Sequence of protein 1:
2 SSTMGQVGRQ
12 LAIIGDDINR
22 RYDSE

Interface contacts:
Residue A95 in protein 2 contacts residue I15 in protein 1 (closest heavy-atom distance 3.9 Å).
Residue A84 in protein 2 is in contact with residue V8 in protein 1 (closest heavy-atom distance 4.8 Å).
Residue Y58 in protein 2 interacts with residue I15 in protein 1 (closest heavy-atom distance 3.9 Å).
Residue V92 in protein 2 contacts residue A13 in protein 1 (closest heavy-atom distance 4.2 Å).
Residue C140 in protein 2 contacts residue I19 in protein 1 (closest heavy-atom distance 4.9 Å).
Residue N57 in protein 2 is in contact with residue I15 in protein 1 (closest heavy-atom distance 3.7 Å).
Residue I50 in protein 2 contacts residue I19 in protein 1 (closest heavy-atom distance 4.1 Å).
Residue N57 in protein 2 contacts residue Q11 in protein 1 (closest heavy-atom distance 4.3 Å).
Residue F135 in protein 2 is in contact with residue N20 in protein 1 (closest heavy-atom distance 4.4 Å).
Residue Y58 in protein 2 is in contact with residue L12 in protein 1 (closest heavy-atom distance 4.7 Å).
Residue I64 in protein 2 contacts residue Q11 in protein 1 (closest heavy-atom distance 3.8 Å).
Residue L61 in protein 2 interacts with residue Q11 in protein 1 (closest heavy-atom distance 3.5 Å).
Residue M65 in protein 2 interacts with residue V8 in protein 1 (closest heavy-atom distance 3.7 Å).
Residue L61 in protein 2 interacts with residue L12 in protein 1 (closest heavy-atom distance 4.2 Å).
Residue F83 in protein 2 interacts with residue M5 in protein 1 (closest heavy-atom distance 3.9 Å).
Residue V92 in protein 2 interacts with residue L12 in protein 1 (closest heavy-atom distance 4.0 Å).
Residue L81 in protein 2 interacts with residue L12 in protein 1 (closest heavy-atom distance 4.7 Å).
Residue T60 in protein 2 is in contact with residue Q11 in protein 1 (closest heavy-atom distance 3.6 Å).
Residue V92 in protein 2 interacts with residue G16 in protein 1 (closest heavy-atom distance 4.2 Å).
Residue P90 in protein 2 is in contact with residue N20 in protein 1 (closest heavy-atom distance 3.6 Å).
Residue I64 in protein 2 is in contact with residue T4 in protein 1 (closest heavy-atom distance 3.9 Å).
Residue S91 in protein 2 is in contact with residue D17 in protein 1 (closest heavy-atom distance 4.7 Å).
Residue L99 in protein 2 contacts residue L12 in protein 1 (closest heavy-atom distance 3.9 Å).
Residue T96 in protein 2 interacts with residue L12 in protein 1 (closest heavy-atom distance 3.7 Å).
Residue I50 in protein 2 interacts with residue I15 in protein 1 (closest heavy-atom distance 4.1 Å).
Residue D68 in protein 2 interacts with residue T4 in protein 1 (closest heavy-atom distance 4.4 Å).
Residue Y54 in protein 2 contacts residue D18 in protein 1 (closest heavy-atom distance 2.5 Å).
Residue F135 in protein 2 is in contact with residue I19 in protein 1 (closest heavy-atom distance 3.3 Å).
Residue T80 in protein 2 interacts with residue M5 in protein 1 (closest heavy-atom distance 3.5 Å).
Residue T80 in protein 2 contacts residue T4 in protein 1 (closest heavy-atom distance 5.0 Å).
Residue A95 in protein 2 contacts residue L12 in protein 1 (closest heavy-atom distance 3.4 Å).
Residue L81 in protein 2 interacts with residue V8 in protein 1 (closest heavy-atom distance 4.4 Å).
Residue S91 in protein 2 is in contact with residue I19 in protein 1 (closest heavy-atom distance 3.5 Å).
Residue N57 in protein 2 contacts residue I14 in protein 1 (closest heavy-atom distance 4.0 Å).
Residue S89 in protein 2 is in contact with residue G16 in protein 1 (closest heavy-atom distance 4.7 Å).
Residue A84 in protein 2 is in contact with residue L12 in protein 1 (closest heavy-atom distance 4.1 Å).
Residue Y54 in protein 2 interacts with residue I19 in protein 1 (closest heavy-atom distance 3.7 Å).
Residue I64 in protein 2 interacts with residue Q7 in protein 1 (closest heavy-atom distance 3.8 Å).
Residue N76 in protein 2 interacts with residue T4 in protein 1 (closest heavy-atom distance 4.3 Å).
Residue N79 in protein 2 is in contact with residue M5 in protein 1 (closest heavy-atom distance 3.6 Å).
Residue Y54 in protein 2 is in contact with residue I15 in protein 1 (closest heavy-atom distance 3.8 Å).
Residue L61 in protein 2 contacts residue V8 in protein 1 (closest heavy-atom distance 3.7 Å).
Residue A84 in protein 2 contacts residue G9 in protein 1 (closest heavy-atom distance 4.3 Å).
Residue N76 in protein 2 contacts residue M5 in protein 1 (closest heavy-atom distance 4.6 Å).
Residue I64 in protein 2 interacts with residue V8 in protein 1 (closest heavy-atom distance 4.2 Å).
Residue S91 in protein 2 is in contact with residue G16 in protein 1 (closest heavy-atom distance 2.7 Å).
Residue T80 in protein 2 is in contact with residue V8 in protein 1 (closest heavy-atom distance 3.8 Å).
Residue A95 in protein 2 is in contact with residue G16 in protein 1 (closest heavy-atom distance 4.6 Å).
Residue L99 in protein 2 contacts residue V8 in protein 1 (closest heavy-atom distance 4.4 Å).
Residue R67 in protein 2 interacts with residue T4 in protein 1 (closest heavy-atom distance 4.1 Å).
Residue S89 in protein 2 interacts with residue N20 in protein 1 (closest heavy-atom distance 3.5 Å).
Residue S91 in protein 2 is in contact with residue N20 in protein 1 (closest heavy-atom distance 2.8 Å).
Residue K139 in protein 2 is in contact with residue N20 in protein 1 (closest heavy-atom distance 4.0 Å).
Residue L61 in protein 2 is in contact with residue I15 in protein 1 (closest heavy-atom distance 3.8 Å).
Residue K139 in protein 2 is in contact with residue D24 in protein 1 (closest heavy-atom distance 3.4 Å).

Sequence of protein 2:
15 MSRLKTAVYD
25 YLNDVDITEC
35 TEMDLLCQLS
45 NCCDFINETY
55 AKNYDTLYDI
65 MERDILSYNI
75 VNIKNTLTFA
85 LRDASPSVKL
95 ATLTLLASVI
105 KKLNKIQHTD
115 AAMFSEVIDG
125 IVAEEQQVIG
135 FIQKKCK

These two protein chains interact to form a complex.